Sequence of protein 2:
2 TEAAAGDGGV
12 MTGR

Sequence of protein 1:
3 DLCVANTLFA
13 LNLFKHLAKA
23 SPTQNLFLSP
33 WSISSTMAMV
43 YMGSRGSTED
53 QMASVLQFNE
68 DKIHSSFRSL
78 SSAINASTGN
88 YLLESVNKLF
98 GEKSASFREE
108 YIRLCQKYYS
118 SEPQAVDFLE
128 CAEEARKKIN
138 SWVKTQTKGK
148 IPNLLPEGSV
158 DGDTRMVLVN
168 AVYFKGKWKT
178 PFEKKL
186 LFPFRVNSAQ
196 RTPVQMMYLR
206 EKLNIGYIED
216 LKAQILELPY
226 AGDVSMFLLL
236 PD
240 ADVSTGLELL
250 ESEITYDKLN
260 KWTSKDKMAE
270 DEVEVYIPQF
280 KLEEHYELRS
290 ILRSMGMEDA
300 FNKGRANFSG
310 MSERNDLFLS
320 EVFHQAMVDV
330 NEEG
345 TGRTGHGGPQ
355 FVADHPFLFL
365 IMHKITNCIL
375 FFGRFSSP

Contacts between the two chains:
Residue H323 in protein 1 interacts with residue D8 in protein 2 (closest heavy-atom distance 3.0 Å).
Residue F317 in protein 1 contacts residue M12 in protein 2 (closest heavy-atom distance 3.5 Å).
Residue V166 in protein 1 is in contact with residue D8 in protein 2 (closest heavy-atom distance 3.1 Å).
Residue S31 in protein 1 interacts with residue A6 in protein 2 (closest heavy-atom distance 3.5 Å).
Residue V321 in protein 1 is in contact with residue D8 in protein 2 (closest heavy-atom distance 3.5 Å).
Residue N167 in protein 1 is in contact with residue G7 in protein 2 (closest heavy-atom distance 3.3 Å).
Residue D315 in protein 1 contacts residue R15 in protein 2 (closest heavy-atom distance 3.0 Å).
Residue S156 in protein 1 interacts with residue V11 in protein 2 (closest heavy-atom distance 3.6 Å).
Residue L165 in protein 1 contacts residue G10 in protein 2 (closest heavy-atom distance 2.8 Å).
Residue D160 in protein 1 interacts with residue T13 in protein 2 (closest heavy-atom distance 3.5 Å).
Residue D160 in protein 1 is in contact with residue G14 in protein 2 (closest heavy-atom distance 2.7 Å).
Residue Q324 in protein 1 contacts residue G7 in protein 2 (closest heavy-atom distance 2.9 Å).
Residue F322 in protein 1 contacts residue G9 in protein 2 (closest heavy-atom distance 2.8 Å).
Residue R162 in protein 1 contacts residue M12 in protein 2 (closest heavy-atom distance 2.8 Å).
Residue Y225 in protein 1 contacts residue T2 in protein 2 (closest heavy-atom distance 2.6 Å).
Residue V169 in protein 1 interacts with residue A5 in protein 2 (closest heavy-atom distance 3.2 Å).
Residue D328 in protein 1 interacts with residue E3 in protein 2 (closest heavy-atom distance 2.7 Å).
Residue V327 in protein 1 contacts residue T2 in protein 2 (closest heavy-atom distance 3.6 Å).
Residue L165 in protein 1 contacts residue G9 in protein 2 (closest heavy-atom distance 3.2 Å).
Residue V164 in protein 1 interacts with residue G10 in protein 2 (closest heavy-atom distance 3.2 Å).
Residue Y170 in protein 1 interacts with residue E3 in protein 2 (closest heavy-atom distance 2.5 Å).
Residue V169 in protein 1 contacts residue A6 in protein 2 (closest heavy-atom distance 2.9 Å).
Residue L316 in protein 1 interacts with residue T13 in protein 2 (closest heavy-atom distance 3.4 Å).
Residue F317 in protein 1 contacts residue T13 in protein 2 (closest heavy-atom distance 2.9 Å).
Residue Q324 in protein 1 contacts residue A6 in protein 2 (closest heavy-atom distance 3.0 Å).
Residue K172 in protein 1 contacts residue T2 in protein 2 (closest heavy-atom distance 3.4 Å).
Residue I35 in protein 1 is in contact with residue D8 in protein 2 (closest heavy-atom distance 3.6 Å).
Residue F322 in protein 1 contacts residue D8 in protein 2 (closest heavy-atom distance 3.2 Å).
Residue K302 in protein 1 interacts with residue R15 in protein 2 (closest heavy-atom distance 2.8 Å).
Residue L316 in protein 1 is in contact with residue R15 in protein 2 (closest heavy-atom distance 3.5 Å).
Residue S319 in protein 1 interacts with residue V11 in protein 2 (closest heavy-atom distance 2.8 Å).
Residue L165 in protein 1 interacts with residue D8 in protein 2 (closest heavy-atom distance 3.6 Å).
Residue M163 in protein 1 interacts with residue M12 in protein 2 (closest heavy-atom distance 2.7 Å).
Residue W175 in protein 1 contacts residue T2 in protein 2 (closest heavy-atom distance 3.5 Å).
Residue V327 in protein 1 interacts with residue E3 in protein 2 (closest heavy-atom distance 3.3 Å).
Residue L151 in protein 1 interacts with residue G7 in protein 2 (closest heavy-atom distance 3.5 Å).
Residue N167 in protein 1 interacts with residue D8 in protein 2 (closest heavy-atom distance 2.8 Å).
Residue S34 in protein 1 is in contact with residue D8 in protein 2 (closest heavy-atom distance 3.3 Å).
Residue V321 in protein 1 contacts residue G9 in protein 2 (closest heavy-atom distance 3.3 Å).
Residue F171 in protein 1 contacts residue E3 in protein 2 (closest heavy-atom distance 3.3 Å).
Residue G173 in protein 1 is in contact with residue T2 in protein 2 (closest heavy-atom distance 2.9 Å).
Residue N314 in protein 1 interacts with residue R15 in protein 2 (closest heavy-atom distance 2.9 Å).
Residue A168 in protein 1 is in contact with residue A6 in protein 2 (closest heavy-atom distance 3.4 Å).
Residue T161 in protein 1 is in contact with residue M12 in protein 2 (closest heavy-atom distance 3.6 Å).
Residue F171 in protein 1 contacts residue A4 in protein 2 (closest heavy-atom distance 2.8 Å).
Residue E320 in protein 1 contacts residue V11 in protein 2 (closest heavy-atom distance 2.9 Å).
Residue D315 in protein 1 is in contact with residue G14 in protein 2 (closest heavy-atom distance 3.4 Å).
Residue F307 in protein 1 interacts with residue M12 in protein 2 (closest heavy-atom distance 3.5 Å).
Residue E320 in protein 1 contacts residue G10 in protein 2 (closest heavy-atom distance 3.6 Å).
Residue M326 in protein 1 interacts with residue A4 in protein 2 (closest heavy-atom distance 3.2 Å).
Residue D328 in protein 1 contacts residue T2 in protein 2 (closest heavy-atom distance 3.2 Å).
Residue S319 in protein 1 interacts with residue T13 in protein 2 (closest heavy-atom distance 3.0 Å).
Residue L318 in protein 1 interacts with residue M12 in protein 2 (closest heavy-atom distance 3.6 Å).
Residue L318 in protein 1 interacts with residue V11 in protein 2 (closest heavy-atom distance 3.5 Å).
Residue A325 in protein 1 is in contact with residue A5 in protein 2 (closest heavy-atom distance 3.3 Å).
Residue A305 in protein 1 contacts residue R15 in protein 2 (closest heavy-atom distance 2.8 Å).
Residue H323 in protein 1 interacts with residue G7 in protein 2 (closest heavy-atom distance 3.4 Å).
Residue T38 in protein 1 interacts with residue D8 in protein 2 (closest heavy-atom distance 2.7 Å).
Residue M326 in protein 1 is in contact with residue A5 in protein 2 (closest heavy-atom distance 2.9 Å).
Residue K147 in protein 1 is in contact with residue E3 in protein 2 (closest heavy-atom distance 3.0 Å).

The following describes two proteins that form a bound complex.